These two protein chains interact to form a complex.

Sequence of protein 1:
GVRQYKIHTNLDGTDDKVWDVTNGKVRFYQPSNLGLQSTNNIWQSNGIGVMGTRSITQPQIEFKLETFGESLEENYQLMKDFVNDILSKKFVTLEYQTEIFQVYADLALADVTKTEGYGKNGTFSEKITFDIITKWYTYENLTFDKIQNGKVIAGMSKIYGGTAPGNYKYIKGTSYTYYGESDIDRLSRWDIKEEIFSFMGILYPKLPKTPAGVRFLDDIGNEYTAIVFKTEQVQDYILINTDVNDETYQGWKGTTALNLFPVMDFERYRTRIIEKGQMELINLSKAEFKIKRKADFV

Sequence of protein 2:
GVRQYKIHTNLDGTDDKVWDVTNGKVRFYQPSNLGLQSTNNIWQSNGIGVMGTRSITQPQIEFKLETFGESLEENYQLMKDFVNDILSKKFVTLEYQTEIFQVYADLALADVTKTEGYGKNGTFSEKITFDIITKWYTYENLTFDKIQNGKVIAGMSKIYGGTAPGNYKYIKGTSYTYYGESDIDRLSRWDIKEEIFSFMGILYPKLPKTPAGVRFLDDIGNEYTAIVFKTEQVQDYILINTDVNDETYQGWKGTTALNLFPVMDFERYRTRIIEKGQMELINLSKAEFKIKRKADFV

Residue-level contacts at the interface:
Residue A136 in protein 2 contacts residue I70 in protein 1 (closest heavy-atom distance 4.0 Å).
Residue V111 in protein 2 interacts with residue F325 in protein 1 (closest heavy-atom distance 3.7 Å).
Residue L100 in protein 2 contacts residue G29 in protein 1 (closest heavy-atom distance 4.1 Å).
Residue E144 in protein 2 interacts with residue Y33 in protein 1 (closest heavy-atom distance 2.6 Å).
Residue T143 in protein 2 is in contact with residue P59 in protein 1 (closest heavy-atom distance 4.0 Å).
Residue E101 in protein 2 is in contact with residue I128 in protein 1 (closest heavy-atom distance 3.7 Å).
Residue L115 in protein 2 contacts residue L64 in protein 1 (closest heavy-atom distance 4.0 Å).
Residue I161 in protein 2 is in contact with residue G77 in protein 1 (closest heavy-atom distance 2.8 Å).
Residue E144 in protein 2 interacts with residue Q58 in protein 1 (closest heavy-atom distance 4.0 Å).
Residue N273 in protein 2 interacts with residue G77 in protein 1 (closest heavy-atom distance 3.0 Å).
Residue V140 in protein 2 interacts with residue G63 in protein 1 (closest heavy-atom distance 3.3 Å).
Residue I161 in protein 2 is in contact with residue I70 in protein 1 (closest heavy-atom distance 3.9 Å).
Residue K108 in protein 2 is in contact with residue I128 in protein 1 (closest heavy-atom distance 3.9 Å).
Residue I161 in protein 2 is in contact with residue G75 in protein 1 (closest heavy-atom distance 3.9 Å).
Residue N273 in protein 2 interacts with residue M79 in protein 1 (closest heavy-atom distance 2.7 Å).
Residue L115 in protein 2 contacts residue R82 in protein 1 (closest heavy-atom distance 3.1 Å).
Residue L137 in protein 2 interacts with residue L64 in protein 1 (closest heavy-atom distance 3.9 Å).
Residue A138 in protein 2 contacts residue S66 in protein 1 (closest heavy-atom distance 2.9 Å).
Residue V272 in protein 2 contacts residue V78 in protein 1 (closest heavy-atom distance 3.9 Å).
Residue T143 in protein 2 interacts with residue S60 in protein 1 (closest heavy-atom distance 3.4 Å).
Residue T85 in protein 2 interacts with residue Q72 in protein 1 (closest heavy-atom distance 3.5 Å).
Residue F225 in protein 2 is in contact with residue I76 in protein 1 (closest heavy-atom distance 3.7 Å).
Residue Y104 in protein 2 contacts residue R31 in protein 1 (closest heavy-atom distance 3.3 Å).
Residue T141 in protein 2 contacts residue N61 in protein 1 (closest heavy-atom distance 3.2 Å).
Residue K142 in protein 2 is in contact with residue L62 in protein 1 (closest heavy-atom distance 2.8 Å).
Residue I161 in protein 2 contacts residue M79 in protein 1 (closest heavy-atom distance 4.0 Å).
Residue K118 in protein 2 contacts residue M79 in protein 1 (closest heavy-atom distance 3.5 Å).
Residue K108 in protein 2 is in contact with residue V326 in protein 1 (closest heavy-atom distance 3.4 Å).
Residue K142 in protein 2 interacts with residue Y124 in protein 1 (closest heavy-atom distance 2.8 Å).
Residue K142 in protein 2 is in contact with residue F325 in protein 1 (closest heavy-atom distance 3.9 Å).
Residue K142 in protein 2 is in contact with residue N61 in protein 1 (closest heavy-atom distance 3.1 Å).
Residue D139 in protein 2 interacts with residue L64 in protein 1 (closest heavy-atom distance 3.4 Å).
Residue K142 in protein 2 interacts with residue V326 in protein 1 (closest heavy-atom distance 2.8 Å).
Residue I161 in protein 2 is in contact with residue I76 in protein 1 (closest heavy-atom distance 3.8 Å).
Residue K142 in protein 2 interacts with residue G63 in protein 1 (closest heavy-atom distance 3.7 Å).
Residue D159 in protein 2 is in contact with residue I70 in protein 1 (closest heavy-atom distance 3.8 Å).
Residue I84 in protein 2 interacts with residue G75 in protein 1 (closest heavy-atom distance 3.0 Å).
Residue V272 in protein 2 is in contact with residue G77 in protein 1 (closest heavy-atom distance 3.9 Å).
Residue A136 in protein 2 is in contact with residue N68 in protein 1 (closest heavy-atom distance 3.8 Å).
Residue I84 in protein 2 contacts residue N74 in protein 1 (closest heavy-atom distance 2.8 Å).
Residue S83 in protein 2 contacts residue N74 in protein 1 (closest heavy-atom distance 3.5 Å).
Residue L115 in protein 2 contacts residue F325 in protein 1 (closest heavy-atom distance 4.0 Å).
Residue I160 in protein 2 contacts residue I70 in protein 1 (closest heavy-atom distance 3.7 Å).
Residue N112 in protein 2 interacts with residue F325 in protein 1 (closest heavy-atom distance 3.3 Å).
Residue Y104 in protein 2 interacts with residue Y124 in protein 1 (closest heavy-atom distance 3.5 Å).
Residue E144 in protein 2 is in contact with residue P59 in protein 1 (closest heavy-atom distance 3.4 Å).
Residue L137 in protein 2 interacts with residue S66 in protein 1 (closest heavy-atom distance 3.5 Å).
Residue Y104 in protein 2 contacts residue T126 in protein 1 (closest heavy-atom distance 3.6 Å).
Residue V140 in protein 2 is in contact with residue L64 in protein 1 (closest heavy-atom distance 3.0 Å).
Residue N273 in protein 2 interacts with residue V78 in protein 1 (closest heavy-atom distance 3.6 Å).
Residue Q105 in protein 2 contacts residue I128 in protein 1 (closest heavy-atom distance 3.4 Å).
Residue Q86 in protein 2 contacts residue Q72 in protein 1 (closest heavy-atom distance 2.8 Å).
Residue M107 in protein 2 is in contact with residue F325 in protein 1 (closest heavy-atom distance 3.8 Å).
Residue E101 in protein 2 contacts residue E127 in protein 1 (closest heavy-atom distance 3.4 Å).
Residue E144 in protein 2 contacts residue R31 in protein 1 (closest heavy-atom distance 2.8 Å).
Residue Y104 in protein 2 contacts residue I128 in protein 1 (closest heavy-atom distance 3.8 Å).
Residue D139 in protein 2 interacts with residue Q65 in protein 1 (closest heavy-atom distance 3.8 Å).
Residue A138 in protein 2 is in contact with residue Q65 in protein 1 (closest heavy-atom distance 3.3 Å).
Residue Q86 in protein 2 is in contact with residue G75 in protein 1 (closest heavy-atom distance 4.1 Å).
Residue V140 in protein 2 interacts with residue N61 in protein 1 (closest heavy-atom distance 4.0 Å).